These two protein chains interact to form a complex.

Sequence of chain B:
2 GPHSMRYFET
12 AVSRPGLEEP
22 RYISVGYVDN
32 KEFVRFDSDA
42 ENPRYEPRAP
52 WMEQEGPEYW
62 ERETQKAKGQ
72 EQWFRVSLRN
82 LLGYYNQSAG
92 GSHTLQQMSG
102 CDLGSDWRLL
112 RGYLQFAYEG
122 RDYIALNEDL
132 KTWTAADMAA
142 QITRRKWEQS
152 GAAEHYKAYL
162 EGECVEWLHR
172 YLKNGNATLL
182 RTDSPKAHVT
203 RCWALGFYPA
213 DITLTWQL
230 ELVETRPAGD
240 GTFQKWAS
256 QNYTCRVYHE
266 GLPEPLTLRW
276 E

Sequence of chain A:
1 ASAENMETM

Contacts between the two chains:
Residue L82 in chain B contacts residue M9 in chain A (closest heavy-atom distance 4.3 Å).
Residue Y85 in chain B is in contact with residue M9 in chain A (closest heavy-atom distance 2.8 Å).
Residue Y124 in chain B contacts residue M9 in chain A (closest heavy-atom distance 3.6 Å).
Residue Y157 in chain B interacts with residue M6 in chain A (closest heavy-atom distance 4.3 Å).
Residue V77 in chain B contacts residue T8 in chain A (closest heavy-atom distance 3.7 Å).
Residue F34 in chain B is in contact with residue A1 in chain A (closest heavy-atom distance 4.4 Å).
Residue Y157 in chain B is in contact with residue E7 in chain A (closest heavy-atom distance 5.0 Å).
Residue Y160 in chain B interacts with residue A1 in chain A (closest heavy-atom distance 2.7 Å).
Residue S78 in chain B contacts residue M9 in chain A (closest heavy-atom distance 3.4 Å).
Residue W74 in chain B contacts residue E7 in chain A (closest heavy-atom distance 2.8 Å).
Residue E164 in chain B contacts residue A1 in chain A (closest heavy-atom distance 4.7 Å).
Residue K67 in chain B is in contact with residue A3 in chain A (closest heavy-atom distance 4.9 Å).
Residue F117 in chain B contacts residue M9 in chain A (closest heavy-atom distance 3.6 Å).
Residue K67 in chain B interacts with residue E4 in chain A (closest heavy-atom distance 3.4 Å).
Residue W148 in chain B interacts with residue T8 in chain A (closest heavy-atom distance 3.0 Å).
Residue W148 in chain B contacts residue E7 in chain A (closest heavy-atom distance 3.4 Å).
Residue Y8 in chain B contacts residue A1 in chain A (closest heavy-atom distance 2.6 Å).
Residue Y60 in chain B contacts residue A1 in chain A (closest heavy-atom distance 4.3 Å).
Residue W74 in chain B interacts with residue N5 in chain A (closest heavy-atom distance 3.5 Å).
Residue W168 in chain B contacts residue A1 in chain A (closest heavy-atom distance 3.8 Å).
Residue Y160 in chain B is in contact with residue S2 in chain A (closest heavy-atom distance 3.8 Å).
Residue Y8 in chain B interacts with residue S2 in chain A (closest heavy-atom distance 3.1 Å).
Residue K67 in chain B interacts with residue S2 in chain A (closest heavy-atom distance 2.7 Å).
Residue W74 in chain B is in contact with residue M6 in chain A (closest heavy-atom distance 3.3 Å).
Residue Q71 in chain B is in contact with residue E4 in chain A (closest heavy-atom distance 3.6 Å).
Residue K147 in chain B is in contact with residue T8 in chain A (closest heavy-atom distance 3.2 Å).
Residue I125 in chain B is in contact with residue M9 in chain A (closest heavy-atom distance 3.9 Å).
Residue H156 in chain B interacts with residue M6 in chain A (closest heavy-atom distance 3.8 Å).
Residue I143 in chain B is in contact with residue M9 in chain A (closest heavy-atom distance 4.7 Å).
Residue T144 in chain B is in contact with residue T8 in chain A (closest heavy-atom distance 5.0 Å).
Residue F75 in chain B is in contact with residue N5 in chain A (closest heavy-atom distance 4.0 Å).
Residue Y157 in chain B interacts with residue N5 in chain A (closest heavy-atom distance 2.9 Å).
Residue L96 in chain B is in contact with residue M9 in chain A (closest heavy-atom distance 4.1 Å).
Residue Q71 in chain B is in contact with residue A3 in chain A (closest heavy-atom distance 3.6 Å).
Residue K147 in chain B contacts residue M9 in chain A (closest heavy-atom distance 3.3 Å).
Residue W148 in chain B is in contact with residue M9 in chain A (closest heavy-atom distance 3.8 Å).
Residue S78 in chain B interacts with residue T8 in chain A (closest heavy-atom distance 3.8 Å).
Residue W74 in chain B is in contact with residue T8 in chain A (closest heavy-atom distance 3.5 Å).
Residue E64 in chain B is in contact with residue S2 in chain A (closest heavy-atom distance 2.7 Å).
Residue L115 in chain B interacts with residue N5 in chain A (closest heavy-atom distance 5.0 Å).
Residue K67 in chain B contacts residue A1 in chain A (closest heavy-atom distance 4.1 Å).
Residue K147 in chain B is in contact with residue E7 in chain A (closest heavy-atom distance 3.6 Å).
Residue H156 in chain B is in contact with residue E4 in chain A (closest heavy-atom distance 2.9 Å).
Residue T144 in chain B contacts residue M9 in chain A (closest heavy-atom distance 2.6 Å).
Residue Y160 in chain B contacts residue A3 in chain A (closest heavy-atom distance 3.4 Å).
Residue S151 in chain B is in contact with residue E7 in chain A (closest heavy-atom distance 4.1 Å).
Residue W74 in chain B interacts with residue M9 in chain A (closest heavy-atom distance 3.5 Å).
Residue N81 in chain B is in contact with residue M9 in chain A (closest heavy-atom distance 3.0 Å).
Residue Y157 in chain B interacts with residue E4 in chain A (closest heavy-atom distance 4.3 Å).
Residue E64 in chain B contacts residue A1 in chain A (closest heavy-atom distance 3.3 Å).
Residue Y172 in chain B contacts residue A1 in chain A (closest heavy-atom distance 2.9 Å).
Residue N81 in chain B interacts with residue T8 in chain A (closest heavy-atom distance 3.4 Å).
Residue S100 in chain B contacts residue A3 in chain A (closest heavy-atom distance 4.6 Å).
Residue F117 in chain B interacts with residue N5 in chain A (closest heavy-atom distance 4.4 Å).
Residue Y46 in chain B is in contact with residue S2 in chain A (closest heavy-atom distance 3.8 Å).
Residue M6 in chain B interacts with residue A1 in chain A (closest heavy-atom distance 3.9 Å).
Residue Q98 in chain B contacts residue N5 in chain A (closest heavy-atom distance 2.8 Å).
Residue Q71 in chain B is in contact with residue N5 in chain A (closest heavy-atom distance 2.7 Å).
Residue Y8 in chain B is in contact with residue A3 in chain A (closest heavy-atom distance 4.9 Å).